Contacts between the two chains:
Residue I195 in chain A is in contact with residue K180 in chain B (closest heavy-atom distance 2.9 Å).
Residue S172 in chain A contacts residue A175 in chain B (closest heavy-atom distance 3.3 Å).
Residue H191 in chain A contacts residue I195 in chain B (closest heavy-atom distance 4.0 Å).
Residue D202 in chain A interacts with residue L204 in chain B (closest heavy-atom distance 2.9 Å).
Residue D188 in chain A interacts with residue I195 in chain B (closest heavy-atom distance 3.5 Å).
Residue L176 in chain A contacts residue S172 in chain B (closest heavy-atom distance 3.3 Å).
Residue C203 in chain A interacts with residue C203 in chain B (closest heavy-atom distance 2.0 Å).
Residue I192 in chain A is in contact with residue L176 in chain B (closest heavy-atom distance 4.4 Å).
Residue S205 in chain A is in contact with residue D202 in chain B (closest heavy-atom distance 2.7 Å).
Residue L176 in chain A contacts residue L176 in chain B (closest heavy-atom distance 3.2 Å).
Residue D202 in chain A is in contact with residue S205 in chain B (closest heavy-atom distance 2.7 Å).
Residue K11 in chain A is in contact with residue D202 in chain B (closest heavy-atom distance 3.8 Å).
Residue T12 in chain A interacts with residue D202 in chain B (closest heavy-atom distance 3.5 Å).
Residue G201 in chain A contacts residue L204 in chain B (closest heavy-atom distance 3.9 Å).
Residue S172 in chain A interacts with residue L176 in chain B (closest heavy-atom distance 3.3 Å).
Residue H191 in chain A is in contact with residue Y199 in chain B (closest heavy-atom distance 4.0 Å).
Residue L176 in chain A contacts residue Y169 in chain B (closest heavy-atom distance 4.1 Å).
Residue S194 in chain A contacts residue H191 in chain B (closest heavy-atom distance 3.5 Å).
Residue H191 in chain A is in contact with residue S194 in chain B (closest heavy-atom distance 3.3 Å).
Residue I195 in chain A is in contact with residue L176 in chain B (closest heavy-atom distance 4.2 Å).
Residue L176 in chain A contacts residue I195 in chain B (closest heavy-atom distance 4.1 Å).
Residue L204 in chain A is in contact with residue D202 in chain B (closest heavy-atom distance 2.8 Å).
Residue D198 in chain A is in contact with residue K180 in chain B (closest heavy-atom distance 3.7 Å).
Residue I195 in chain A contacts residue H191 in chain B (closest heavy-atom distance 3.9 Å).
Residue L204 in chain A contacts residue G201 in chain B (closest heavy-atom distance 4.0 Å).
Residue D179 in chain A interacts with residue S172 in chain B (closest heavy-atom distance 2.7 Å).
Residue D198 in chain A interacts with residue T185 in chain B (closest heavy-atom distance 4.5 Å).
Residue Y169 in chain A interacts with residue L176 in chain B (closest heavy-atom distance 3.6 Å).
Residue Y169 in chain A is in contact with residue K180 in chain B (closest heavy-atom distance 3.5 Å).
Residue D179 in chain A interacts with residue Y169 in chain B (closest heavy-atom distance 3.1 Å).
Residue H191 in chain A interacts with residue H191 in chain B (closest heavy-atom distance 3.2 Å).
Residue K180 in chain A is in contact with residue Y169 in chain B (closest heavy-atom distance 3.6 Å).
Residue K180 in chain A is in contact with residue D198 in chain B (closest heavy-atom distance 4.4 Å).
Residue A175 in chain A is in contact with residue S172 in chain B (closest heavy-atom distance 3.3 Å).
Residue Y169 in chain A interacts with residue D179 in chain B (closest heavy-atom distance 3.1 Å).
Residue Y199 in chain A interacts with residue H191 in chain B (closest heavy-atom distance 3.9 Å).
Residue D179 in chain A contacts residue K168 in chain B (closest heavy-atom distance 3.0 Å).
Residue K187 in chain A interacts with residue T200 in chain B (closest heavy-atom distance 3.8 Å).
Residue D202 in chain A interacts with residue T12 in chain B (closest heavy-atom distance 3.3 Å).
Residue I195 in chain A is in contact with residue D188 in chain B (closest heavy-atom distance 3.6 Å).
Residue A175 in chain A is in contact with residue A175 in chain B (closest heavy-atom distance 3.6 Å).
Residue D179 in chain A interacts with residue G171 in chain B (closest heavy-atom distance 3.8 Å).
Residue I195 in chain A contacts residue I192 in chain B (closest heavy-atom distance 4.3 Å).
Residue G171 in chain A interacts with residue D179 in chain B (closest heavy-atom distance 4.0 Å).
Residue D188 in chain A is in contact with residue D198 in chain B (closest heavy-atom distance 4.2 Å).
Residue G171 in chain A contacts residue A175 in chain B (closest heavy-atom distance 3.7 Å).
Residue D202 in chain A contacts residue C203 in chain B (closest heavy-atom distance 3.3 Å).
Residue I192 in chain A interacts with residue I195 in chain B (closest heavy-atom distance 4.2 Å).
Residue T185 in chain A interacts with residue D198 in chain B (closest heavy-atom distance 4.4 Å).
Residue R170 in chain A contacts residue D179 in chain B (closest heavy-atom distance 4.3 Å).
Residue D202 in chain A is in contact with residue D202 in chain B (closest heavy-atom distance 3.8 Å).
Residue K168 in chain A contacts residue D179 in chain B (closest heavy-atom distance 3.6 Å).
Residue T200 in chain A is in contact with residue K187 in chain B (closest heavy-atom distance 3.4 Å).
Residue D202 in chain A interacts with residue K11 in chain B (closest heavy-atom distance 4.0 Å).
Residue A175 in chain A contacts residue G171 in chain B (closest heavy-atom distance 3.7 Å).
Residue I195 in chain A is in contact with residue L184 in chain B (closest heavy-atom distance 4.3 Å).
Residue C203 in chain A is in contact with residue D202 in chain B (closest heavy-atom distance 3.3 Å).
Residue D179 in chain A contacts residue R170 in chain B (closest heavy-atom distance 4.2 Å).
Residue D198 in chain A is in contact with residue D188 in chain B (closest heavy-atom distance 4.3 Å).
Residue S172 in chain A contacts residue D179 in chain B (closest heavy-atom distance 2.5 Å).

This data describes a binding interaction between two proteins.

Sequence of chain B:
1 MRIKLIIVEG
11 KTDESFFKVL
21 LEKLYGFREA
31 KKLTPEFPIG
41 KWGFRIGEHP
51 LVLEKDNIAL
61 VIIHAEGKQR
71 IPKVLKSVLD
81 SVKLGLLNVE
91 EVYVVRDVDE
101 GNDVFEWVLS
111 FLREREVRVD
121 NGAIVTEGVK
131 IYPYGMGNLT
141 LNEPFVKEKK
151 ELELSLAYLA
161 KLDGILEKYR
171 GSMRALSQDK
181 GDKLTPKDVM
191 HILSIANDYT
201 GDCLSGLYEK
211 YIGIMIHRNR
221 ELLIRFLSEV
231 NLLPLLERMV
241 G

Sequence of chain A:
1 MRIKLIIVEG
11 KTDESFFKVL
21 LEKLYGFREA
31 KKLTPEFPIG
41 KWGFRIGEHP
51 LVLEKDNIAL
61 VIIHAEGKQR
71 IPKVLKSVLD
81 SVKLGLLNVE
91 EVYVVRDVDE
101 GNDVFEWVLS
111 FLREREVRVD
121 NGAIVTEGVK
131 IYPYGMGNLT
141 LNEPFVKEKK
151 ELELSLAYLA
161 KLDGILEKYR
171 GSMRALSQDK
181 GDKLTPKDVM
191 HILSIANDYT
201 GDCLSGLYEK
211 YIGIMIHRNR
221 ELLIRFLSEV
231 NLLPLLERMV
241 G